The following describes two proteins that form a bound complex.

Sequence of the second protein:
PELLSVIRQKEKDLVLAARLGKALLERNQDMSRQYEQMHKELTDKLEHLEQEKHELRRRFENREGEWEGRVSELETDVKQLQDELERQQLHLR

Interface contacts:
Residue D425 in the first protein contacts residue R157 in the second protein (closest heavy-atom distance 3.8 Å).
Residue R435 in the first protein is in contact with residue G164 in the second protein (closest heavy-atom distance 4.6 Å).
Residue M448 in the first protein contacts residue E172 in the second protein (closest heavy-atom distance 3.8 Å).
Residue E428 in the first protein interacts with residue R157 in the second protein (closest heavy-atom distance 3.9 Å).
Residue V432 in the first protein contacts residue R157 in the second protein (closest heavy-atom distance 4.9 Å).
Residue M448 in the first protein is in contact with residue G168 in the second protein (closest heavy-atom distance 4.9 Å).
Residue E428 in the first protein is in contact with residue N161 in the second protein (closest heavy-atom distance 4.3 Å).
Residue R435 in the first protein interacts with residue E165 in the second protein (closest heavy-atom distance 3.5 Å).
Residue V432 in the first protein is in contact with residue N161 in the second protein (closest heavy-atom distance 4.1 Å).
Residue R435 in the first protein contacts residue N161 in the second protein (closest heavy-atom distance 4.3 Å).
Residue K429 in the first protein interacts with residue R157 in the second protein (closest heavy-atom distance 3.4 Å).

Sequence of the first protein:
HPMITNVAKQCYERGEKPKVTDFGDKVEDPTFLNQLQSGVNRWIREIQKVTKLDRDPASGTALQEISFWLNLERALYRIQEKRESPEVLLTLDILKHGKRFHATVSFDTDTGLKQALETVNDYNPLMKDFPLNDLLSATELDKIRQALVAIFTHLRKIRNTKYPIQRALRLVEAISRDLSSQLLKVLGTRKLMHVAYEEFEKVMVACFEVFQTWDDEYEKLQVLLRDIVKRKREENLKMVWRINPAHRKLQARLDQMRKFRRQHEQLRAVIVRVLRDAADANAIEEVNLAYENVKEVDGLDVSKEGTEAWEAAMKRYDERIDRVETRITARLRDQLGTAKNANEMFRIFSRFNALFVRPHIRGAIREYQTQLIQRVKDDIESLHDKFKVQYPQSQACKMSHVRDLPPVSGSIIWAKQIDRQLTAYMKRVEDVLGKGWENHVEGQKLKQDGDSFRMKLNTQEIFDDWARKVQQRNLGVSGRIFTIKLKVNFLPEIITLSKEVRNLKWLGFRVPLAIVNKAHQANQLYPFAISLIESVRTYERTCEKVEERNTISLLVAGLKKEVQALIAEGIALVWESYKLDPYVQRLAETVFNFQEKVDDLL